The following describes two proteins that form a bound complex.

Interface contacts:
Residue A35 in chain A interacts with residue W26 in chain B (closest heavy-atom distance 4.8 Å).
Residue A35 in chain A contacts residue I22 in chain B (closest heavy-atom distance 3.6 Å).
Residue S47 in chain A is in contact with residue K40 in chain B (closest heavy-atom distance 3.4 Å).
Residue V31 in chain A interacts with residue I22 in chain B (closest heavy-atom distance 4.2 Å).
Residue S50 in chain A contacts residue K40 in chain B (closest heavy-atom distance 3.8 Å).
Residue G38 in chain A is in contact with residue W26 in chain B (closest heavy-atom distance 4.0 Å).
Residue I32 in chain A contacts residue A18 in chain B (closest heavy-atom distance 4.1 Å).
Residue Y24 in chain A interacts with residue F11 in chain B (closest heavy-atom distance 3.7 Å).
Residue S50 in chain A contacts residue I37 in chain B (closest heavy-atom distance 4.1 Å).
Residue M28 in chain A contacts residue Q15 in chain B (closest heavy-atom distance 4.0 Å).
Residue T46 in chain A is in contact with residue I37 in chain B (closest heavy-atom distance 3.4 Å).
Residue F42 in chain A is in contact with residue W26 in chain B (closest heavy-atom distance 4.1 Å).
Residue A27 in chain A contacts residue Q15 in chain B (closest heavy-atom distance 3.8 Å).
Residue Y24 in chain A contacts residue A7 in chain B (closest heavy-atom distance 4.9 Å).
Residue M21 in chain A contacts residue F11 in chain B (closest heavy-atom distance 4.5 Å).
Residue M21 in chain A interacts with residue A7 in chain B (closest heavy-atom distance 4.8 Å).
Residue Y24 in chain A contacts residue K8 in chain B (closest heavy-atom distance 3.5 Å).
Residue T46 in chain A is in contact with residue V33 in chain B (closest heavy-atom distance 3.7 Å).
Residue K43 in chain A is in contact with residue V29 in chain B (closest heavy-atom distance 4.9 Å).
Residue I32 in chain A is in contact with residue I22 in chain B (closest heavy-atom distance 4.5 Å).
Residue K43 in chain A is in contact with residue V33 in chain B (closest heavy-atom distance 4.4 Å).
Residue F42 in chain A is in contact with residue V29 in chain B (closest heavy-atom distance 3.7 Å).
Residue M28 in chain A interacts with residue F11 in chain B (closest heavy-atom distance 3.7 Å).
Residue S50 in chain A interacts with residue L41 in chain B (closest heavy-atom distance 3.2 Å).
Residue F42 in chain A contacts residue V30 in chain B (closest heavy-atom distance 4.9 Å).
Residue Y24 in chain A interacts with residue Q15 in chain B (closest heavy-atom distance 4.7 Å).
Residue I39 in chain A contacts residue W26 in chain B (closest heavy-atom distance 3.8 Å).
Residue S47 in chain A interacts with residue I37 in chain B (closest heavy-atom distance 4.4 Å).
Residue V31 in chain A contacts residue T19 in chain B (closest heavy-atom distance 4.9 Å).
Residue V31 in chain A is in contact with residue Q15 in chain B (closest heavy-atom distance 4.2 Å).
Residue I39 in chain A contacts residue A25 in chain B (closest heavy-atom distance 4.5 Å).
Residue M28 in chain A is in contact with residue L14 in chain B (closest heavy-atom distance 3.8 Å).
Residue S50 in chain A is in contact with residue K44 in chain B (closest heavy-atom distance 4.1 Å).
Residue F42 in chain A interacts with residue V33 in chain B (closest heavy-atom distance 3.9 Å).
Residue I39 in chain A contacts residue V29 in chain B (closest heavy-atom distance 4.1 Å).
Residue A25 in chain A contacts residue F11 in chain B (closest heavy-atom distance 4.2 Å).

Sequence of chain A:
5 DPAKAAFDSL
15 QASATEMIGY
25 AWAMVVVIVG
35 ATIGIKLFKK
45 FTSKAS

Sequence of chain B:
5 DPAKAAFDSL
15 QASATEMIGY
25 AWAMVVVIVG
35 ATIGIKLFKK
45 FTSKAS